The following describes two proteins that form a bound complex.

Sequence of chain A:
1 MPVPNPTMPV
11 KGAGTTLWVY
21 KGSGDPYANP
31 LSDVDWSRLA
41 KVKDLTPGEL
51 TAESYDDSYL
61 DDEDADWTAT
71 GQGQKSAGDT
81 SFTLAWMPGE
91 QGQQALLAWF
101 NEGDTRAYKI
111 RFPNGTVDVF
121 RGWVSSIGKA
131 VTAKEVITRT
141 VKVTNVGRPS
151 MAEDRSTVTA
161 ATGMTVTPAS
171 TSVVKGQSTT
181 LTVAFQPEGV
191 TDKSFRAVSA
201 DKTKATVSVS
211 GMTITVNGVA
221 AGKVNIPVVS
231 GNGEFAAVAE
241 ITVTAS

Contacts between the two chains:
Residue L50 in chain A interacts with residue G128 in chain B (closest heavy-atom distance 2.6 Å).
Residue A52 in chain A contacts residue S126 in chain B (closest heavy-atom distance 3.3 Å).
Residue G48 in chain A is in contact with residue T132 in chain B (closest heavy-atom distance 3.1 Å).
Residue D61 in chain A contacts residue N145 in chain B (closest heavy-atom distance 2.7 Å).
Residue D61 in chain A is in contact with residue S76 in chain B (closest heavy-atom distance 3.6 Å).
Residue Y55 in chain A contacts residue V124 in chain B (closest heavy-atom distance 3.0 Å).
Residue E49 in chain A contacts residue K129 in chain B (closest heavy-atom distance 3.2 Å).
Residue L50 in chain A is in contact with residue A130 in chain B (closest heavy-atom distance 3.5 Å).
Residue G48 in chain A contacts residue V131 in chain B (closest heavy-atom distance 3.6 Å).
Residue R155 in chain A contacts residue G89 in chain B (closest heavy-atom distance 2.7 Å).
Residue S150 in chain A contacts residue Q94 in chain B (closest heavy-atom distance 1.6 Å).
Residue G48 in chain A contacts residue K129 in chain B (closest heavy-atom distance 1.6 Å).
Residue E49 in chain A interacts with residue T138 in chain B (closest heavy-atom distance 2.8 Å).
Residue S54 in chain A contacts residue F100 in chain B (closest heavy-atom distance 3.0 Å).
Residue M151 in chain A interacts with residue Q91 in chain B (closest heavy-atom distance 0.8 Å).
Residue A52 in chain A contacts residue I127 in chain B (closest heavy-atom distance 2.4 Å).
Residue P47 in chain A is in contact with residue V131 in chain B (closest heavy-atom distance 1.4 Å).
Residue P47 in chain A interacts with residue A130 in chain B (closest heavy-atom distance 3.5 Å).
Residue D62 in chain A is in contact with residue Q74 in chain B (closest heavy-atom distance 3.4 Å).
Residue T51 in chain A contacts residue G128 in chain B (closest heavy-atom distance 3.5 Å).
Residue T51 in chain A contacts residue R139 in chain B (closest heavy-atom distance 3.5 Å).
Residue R148 in chain A contacts residue L97 in chain B (closest heavy-atom distance 2.6 Å).
Residue V10 in chain A contacts residue K134 in chain B (closest heavy-atom distance 3.0 Å).
Residue Y59 in chain A is in contact with residue N145 in chain B (closest heavy-atom distance 3.4 Å).
Residue Y59 in chain A contacts residue W123 in chain B (closest heavy-atom distance 2.6 Å).
Residue E63 in chain A interacts with residue Q74 in chain B (closest heavy-atom distance 2.7 Å).
Residue Y59 in chain A interacts with residue T144 in chain B (closest heavy-atom distance 3.1 Å).
Residue S54 in chain A contacts residue I127 in chain B (closest heavy-atom distance 3.1 Å).
Residue D56 in chain A contacts residue G103 in chain B (closest heavy-atom distance 2.1 Å).
Residue E53 in chain A interacts with residue F100 in chain B (closest heavy-atom distance 3.5 Å).
Residue M8 in chain A contacts residue K134 in chain B (closest heavy-atom distance 2.4 Å).
Residue T7 in chain A interacts with residue K134 in chain B (closest heavy-atom distance 3.2 Å).
Residue E49 in chain A contacts residue V131 in chain B (closest heavy-atom distance 1.0 Å).
Residue R148 in chain A contacts residue Q93 in chain B (closest heavy-atom distance 2.4 Å).
Residue D56 in chain A is in contact with residue W123 in chain B (closest heavy-atom distance 1.1 Å).
Residue V10 in chain A interacts with residue E135 in chain B (closest heavy-atom distance 3.5 Å).
Residue G48 in chain A contacts residue A130 in chain B (closest heavy-atom distance 2.6 Å).
Residue D57 in chain A is in contact with residue G103 in chain B (closest heavy-atom distance 2.8 Å).
Residue E49 in chain A interacts with residue A130 in chain B (closest heavy-atom distance 1.7 Å).
Residue D154 in chain A is in contact with residue Q91 in chain B (closest heavy-atom distance 3.0 Å).
Residue K11 in chain A contacts residue T132 in chain B (closest heavy-atom distance 2.4 Å).
Residue P47 in chain A interacts with residue T132 in chain B (closest heavy-atom distance 1.5 Å).
Residue V3 in chain A contacts residue M87 in chain B (closest heavy-atom distance 3.5 Å).
Residue S54 in chain A contacts residue V124 in chain B (closest heavy-atom distance 2.0 Å).
Residue A152 in chain A contacts residue Q91 in chain B (closest heavy-atom distance 2.5 Å).
Residue A152 in chain A interacts with residue R38 in chain B (closest heavy-atom distance 2.4 Å).
Residue P4 in chain A contacts residue M87 in chain B (closest heavy-atom distance 3.0 Å).
Residue E49 in chain A contacts residue T132 in chain B (closest heavy-atom distance 3.1 Å).
Residue R155 in chain A interacts with residue Q91 in chain B (closest heavy-atom distance 2.5 Å).
Residue L60 in chain A interacts with residue S76 in chain B (closest heavy-atom distance 3.1 Å).
Residue P4 in chain A interacts with residue P88 in chain B (closest heavy-atom distance 1.8 Å).
Residue Y59 in chain A is in contact with residue T105 in chain B (closest heavy-atom distance 3.1 Å).
Residue L50 in chain A is in contact with residue K129 in chain B (closest heavy-atom distance 2.2 Å).
Residue P4 in chain A contacts residue G89 in chain B (closest heavy-atom distance 2.1 Å).
Residue S54 in chain A is in contact with residue S126 in chain B (closest heavy-atom distance 3.3 Å).
Residue N5 in chain A contacts residue M87 in chain B (closest heavy-atom distance 2.2 Å).
Residue N114 in chain A contacts residue E135 in chain B (closest heavy-atom distance 1.4 Å).
Residue V3 in chain A is in contact with residue P88 in chain B (closest heavy-atom distance 2.6 Å).
Residue P9 in chain A is in contact with residue E135 in chain B (closest heavy-atom distance 2.6 Å).
Residue T51 in chain A interacts with residue I127 in chain B (closest heavy-atom distance 1.8 Å).

Sequence of chain B:
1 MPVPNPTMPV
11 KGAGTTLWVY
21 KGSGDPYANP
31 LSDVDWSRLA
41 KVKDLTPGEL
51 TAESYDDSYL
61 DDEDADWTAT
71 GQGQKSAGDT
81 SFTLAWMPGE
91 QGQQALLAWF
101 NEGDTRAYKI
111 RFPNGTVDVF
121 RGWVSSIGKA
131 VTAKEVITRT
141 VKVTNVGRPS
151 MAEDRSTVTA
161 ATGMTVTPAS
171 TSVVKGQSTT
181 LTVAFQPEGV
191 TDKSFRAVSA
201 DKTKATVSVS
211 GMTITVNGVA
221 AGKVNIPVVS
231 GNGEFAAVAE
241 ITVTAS